Sequence of protein 1:
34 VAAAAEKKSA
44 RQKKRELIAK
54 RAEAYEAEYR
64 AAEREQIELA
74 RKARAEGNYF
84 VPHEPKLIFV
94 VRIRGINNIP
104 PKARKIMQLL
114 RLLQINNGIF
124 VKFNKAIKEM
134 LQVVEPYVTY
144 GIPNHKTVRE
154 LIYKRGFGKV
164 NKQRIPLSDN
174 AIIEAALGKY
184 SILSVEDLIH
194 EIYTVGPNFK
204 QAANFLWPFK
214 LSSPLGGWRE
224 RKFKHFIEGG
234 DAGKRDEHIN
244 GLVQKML

The following describes two proteins that form a bound complex.

Interface contacts:
Residue F83 in protein 1 interacts with residue F140 in protein 2 (closest heavy-atom distance 4.4 Å).
Residue P85 in protein 1 is in contact with residue H139 in protein 2 (closest heavy-atom distance 4.9 Å).
Residue Y82 in protein 1 is in contact with residue P148 in protein 2 (closest heavy-atom distance 3.5 Å).
Residue G80 in protein 1 is in contact with residue T143 in protein 2 (closest heavy-atom distance 3.2 Å).
Residue N81 in protein 1 is in contact with residue E144 in protein 2 (closest heavy-atom distance 2.8 Å).
Residue Y82 in protein 1 contacts residue V141 in protein 2 (closest heavy-atom distance 2.8 Å).
Residue V84 in protein 1 interacts with residue V141 in protein 2 (closest heavy-atom distance 3.8 Å).
Residue E79 in protein 1 contacts residue F140 in protein 2 (closest heavy-atom distance 3.8 Å).
Residue N81 in protein 1 interacts with residue V141 in protein 2 (closest heavy-atom distance 2.9 Å).
Residue Y82 in protein 1 interacts with residue S142 in protein 2 (closest heavy-atom distance 4.7 Å).
Residue V84 in protein 1 interacts with residue A138 in protein 2 (closest heavy-atom distance 3.5 Å).
Residue L72 in protein 1 is in contact with residue F140 in protein 2 (closest heavy-atom distance 4.6 Å).
Residue P85 in protein 1 is in contact with residue A138 in protein 2 (closest heavy-atom distance 3.8 Å).
Residue N81 in protein 1 is in contact with residue S142 in protein 2 (closest heavy-atom distance 3.1 Å).
Residue F83 in protein 1 is in contact with residue A138 in protein 2 (closest heavy-atom distance 4.1 Å).
Residue H86 in protein 1 interacts with residue A138 in protein 2 (closest heavy-atom distance 4.1 Å).
Residue V84 in protein 1 interacts with residue H139 in protein 2 (closest heavy-atom distance 3.2 Å).
Residue F83 in protein 1 interacts with residue H139 in protein 2 (closest heavy-atom distance 3.5 Å).
Residue Y82 in protein 1 contacts residue T143 in protein 2 (closest heavy-atom distance 3.4 Å).
Residue Y82 in protein 1 contacts residue F140 in protein 2 (closest heavy-atom distance 3.8 Å).
Residue N81 in protein 1 interacts with residue T143 in protein 2 (closest heavy-atom distance 2.9 Å).
Residue A76 in protein 1 contacts residue F140 in protein 2 (closest heavy-atom distance 3.6 Å).
Residue V84 in protein 1 interacts with residue F140 in protein 2 (closest heavy-atom distance 4.3 Å).
Residue Y82 in protein 1 contacts residue H139 in protein 2 (closest heavy-atom distance 4.7 Å).
Residue F83 in protein 1 interacts with residue V141 in protein 2 (closest heavy-atom distance 4.9 Å).
Residue N81 in protein 1 contacts residue F140 in protein 2 (closest heavy-atom distance 3.4 Å).

Sequence of protein 2:
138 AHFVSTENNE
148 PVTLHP